These two protein chains interact to form a complex.

Contacts between the two chains:
Residue R216 in the second protein interacts with residue G325 in the first protein (closest heavy-atom distance 4.3 Å).
Residue R211 in the second protein interacts with residue P362 in the first protein (closest heavy-atom distance 3.0 Å).
Residue V163 in the second protein is in contact with residue I315 in the first protein (closest heavy-atom distance 3.4 Å).
Residue L214 in the second protein interacts with residue D323 in the first protein (closest heavy-atom distance 3.8 Å).
Residue P166 in the second protein contacts residue Y363 in the first protein (closest heavy-atom distance 4.4 Å).
Residue D155 in the second protein is in contact with residue N317 in the first protein (closest heavy-atom distance 3.5 Å).
Residue A168 in the second protein interacts with residue N317 in the first protein (closest heavy-atom distance 3.8 Å).
Residue P213 in the second protein is in contact with residue F321 in the first protein (closest heavy-atom distance 4.3 Å).
Residue P213 in the second protein is in contact with residue H331 in the first protein (closest heavy-atom distance 3.4 Å).
Residue R211 in the second protein contacts residue N361 in the first protein (closest heavy-atom distance 3.4 Å).
Residue R216 in the second protein interacts with residue D322 in the first protein (closest heavy-atom distance 4.3 Å).
Residue R164 in the second protein contacts residue G320 in the first protein (closest heavy-atom distance 4.0 Å).
Residue Y156 in the second protein is in contact with residue N317 in the first protein (closest heavy-atom distance 2.8 Å).
Residue V157 in the second protein contacts residue I315 in the first protein (closest heavy-atom distance 3.4 Å).
Residue L214 in the second protein interacts with residue E318 in the first protein (closest heavy-atom distance 3.3 Å).
Residue Y156 in the second protein is in contact with residue I315 in the first protein (closest heavy-atom distance 4.2 Å).
Residue R215 in the second protein contacts residue N316 in the first protein (closest heavy-atom distance 3.4 Å).
Residue V72 in the second protein is in contact with residue L301 in the first protein (closest heavy-atom distance 3.7 Å).
Residue V72 in the second protein contacts residue F298 in the first protein (closest heavy-atom distance 3.4 Å).
Residue R164 in the second protein interacts with residue F321 in the first protein (closest heavy-atom distance 4.0 Å).
Residue R164 in the second protein interacts with residue A319 in the first protein (closest heavy-atom distance 2.8 Å).
Residue H122 in the second protein interacts with residue F298 in the first protein (closest heavy-atom distance 4.1 Å).
Residue R216 in the second protein contacts residue E327 in the first protein (closest heavy-atom distance 3.0 Å).
Residue D155 in the second protein interacts with residue I315 in the first protein (closest heavy-atom distance 2.9 Å).
Residue P71 in the second protein interacts with residue N296 in the first protein (closest heavy-atom distance 3.8 Å).
Residue Y224 in the second protein interacts with residue F333 in the first protein (closest heavy-atom distance 3.1 Å).
Residue R211 in the second protein is in contact with residue S359 in the first protein (closest heavy-atom distance 3.4 Å).
Residue V163 in the second protein interacts with residue W311 in the first protein (closest heavy-atom distance 3.6 Å).
Residue R164 in the second protein is in contact with residue E318 in the first protein (closest heavy-atom distance 3.1 Å).
Residue P213 in the second protein interacts with residue P362 in the first protein (closest heavy-atom distance 3.5 Å).
Residue G160 in the second protein interacts with residue W311 in the first protein (closest heavy-atom distance 3.2 Å).
Residue P71 in the second protein interacts with residue F298 in the first protein (closest heavy-atom distance 3.4 Å).
Residue Q217 in the second protein interacts with residue H331 in the first protein (closest heavy-atom distance 3.6 Å).
Residue Y221 in the second protein contacts residue F333 in the first protein (closest heavy-atom distance 4.4 Å).
Residue Q217 in the second protein is in contact with residue E327 in the first protein (closest heavy-atom distance 3.8 Å).
Residue C212 in the second protein contacts residue I332 in the first protein (closest heavy-atom distance 3.8 Å).
Residue Y221 in the second protein is in contact with residue F328 in the first protein (closest heavy-atom distance 3.7 Å).
Residue C212 in the second protein is in contact with residue H331 in the first protein (closest heavy-atom distance 4.2 Å).
Residue Q217 in the second protein contacts residue S326 in the first protein (closest heavy-atom distance 2.6 Å).
Residue S162 in the second protein interacts with residue W311 in the first protein (closest heavy-atom distance 3.2 Å).
Residue R169 in the second protein interacts with residue P362 in the first protein (closest heavy-atom distance 3.2 Å).
Residue L214 in the second protein is in contact with residue D322 in the first protein (closest heavy-atom distance 3.4 Å).
Residue R211 in the second protein contacts residue K360 in the first protein (closest heavy-atom distance 3.8 Å).
Residue R211 in the second protein is in contact with residue I332 in the first protein (closest heavy-atom distance 4.3 Å).
Residue C212 in the second protein contacts residue F328 in the first protein (closest heavy-atom distance 4.1 Å).
Residue V72 in the second protein interacts with residue G297 in the first protein (closest heavy-atom distance 3.7 Å).
Residue L214 in the second protein interacts with residue F321 in the first protein (closest heavy-atom distance 3.4 Å).
Residue N165 in the second protein is in contact with residue N317 in the first protein (closest heavy-atom distance 4.4 Å).
Residue R169 in the second protein is in contact with residue Y363 in the first protein (closest heavy-atom distance 4.1 Å).
Residue P213 in the second protein contacts residue D323 in the first protein (closest heavy-atom distance 3.6 Å).
Residue D220 in the second protein is in contact with residue E327 in the first protein (closest heavy-atom distance 3.2 Å).
Residue V163 in the second protein contacts residue N317 in the first protein (closest heavy-atom distance 3.0 Å).
Residue D220 in the second protein is in contact with residue F328 in the first protein (closest heavy-atom distance 3.7 Å).
Residue Q217 in the second protein contacts residue F328 in the first protein (closest heavy-atom distance 3.7 Å).
Residue R216 in the second protein is in contact with residue S326 in the first protein (closest heavy-atom distance 3.9 Å).
Residue S158 in the second protein contacts residue W311 in the first protein (closest heavy-atom distance 3.6 Å).
Residue P161 in the second protein contacts residue W311 in the first protein (closest heavy-atom distance 3.5 Å).
Residue D155 in the second protein contacts residue N316 in the first protein (closest heavy-atom distance 4.3 Å).
Residue Y224 in the second protein interacts with residue F328 in the first protein (closest heavy-atom distance 4.1 Å).
Residue Y221 in the second protein is in contact with residue I332 in the first protein (closest heavy-atom distance 3.2 Å).

Sequence of the first protein:
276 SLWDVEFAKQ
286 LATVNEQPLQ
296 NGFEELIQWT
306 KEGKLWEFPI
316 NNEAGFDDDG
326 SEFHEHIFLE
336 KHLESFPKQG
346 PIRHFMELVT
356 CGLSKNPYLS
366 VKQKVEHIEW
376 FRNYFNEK

Sequence of the second protein:
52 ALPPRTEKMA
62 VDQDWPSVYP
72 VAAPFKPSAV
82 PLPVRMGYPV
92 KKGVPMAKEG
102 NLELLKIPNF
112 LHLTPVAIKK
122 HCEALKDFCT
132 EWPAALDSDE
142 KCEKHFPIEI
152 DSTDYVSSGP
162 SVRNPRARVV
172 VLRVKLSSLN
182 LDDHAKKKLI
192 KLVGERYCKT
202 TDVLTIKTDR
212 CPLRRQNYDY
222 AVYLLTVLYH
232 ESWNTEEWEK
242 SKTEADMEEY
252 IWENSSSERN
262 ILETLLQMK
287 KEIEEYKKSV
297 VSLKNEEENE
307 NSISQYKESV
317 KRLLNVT